The following describes two proteins that form a bound complex.

Sequence of chain B:
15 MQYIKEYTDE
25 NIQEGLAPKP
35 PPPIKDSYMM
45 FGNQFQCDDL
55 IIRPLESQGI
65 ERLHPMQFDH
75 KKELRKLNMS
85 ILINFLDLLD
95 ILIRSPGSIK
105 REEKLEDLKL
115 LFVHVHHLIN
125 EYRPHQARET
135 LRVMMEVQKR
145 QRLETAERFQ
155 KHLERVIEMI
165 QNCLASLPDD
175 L

Sequence of chain A:
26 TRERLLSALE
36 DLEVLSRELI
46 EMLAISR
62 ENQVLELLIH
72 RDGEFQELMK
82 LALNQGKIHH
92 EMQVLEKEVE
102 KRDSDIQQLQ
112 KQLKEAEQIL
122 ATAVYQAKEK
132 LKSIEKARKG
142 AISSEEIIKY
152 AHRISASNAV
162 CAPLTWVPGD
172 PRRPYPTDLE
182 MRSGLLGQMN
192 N

Residue-level contacts at the interface:
Residue I164 in chain B contacts residue L114 in chain A (closest heavy-atom distance 4.4 Å).
Residue M15 in chain B interacts with residue M182 in chain A (closest heavy-atom distance 4.2 Å).
Residue D174 in chain B is in contact with residue R103 in chain A (closest heavy-atom distance 4.0 Å).
Residue Q50 in chain B interacts with residue R154 in chain A (closest heavy-atom distance 2.4 Å).
Residue M15 in chain B interacts with residue R183 in chain A (closest heavy-atom distance 4.3 Å).
Residue G46 in chain B interacts with residue L186 in chain A (closest heavy-atom distance 4.5 Å).
Residue T149 in chain B contacts residue K131 in chain A (closest heavy-atom distance 4.2 Å).
Residue G46 in chain B contacts residue S184 in chain A (closest heavy-atom distance 3.8 Å).
Residue S170 in chain B interacts with residue Q113 in chain A (closest heavy-atom distance 4.5 Å).
Residue C167 in chain B interacts with residue Q113 in chain A (closest heavy-atom distance 2.7 Å).
Residue R132 in chain B interacts with residue I149 in chain A (closest heavy-atom distance 3.5 Å).
Residue L135 in chain B is in contact with residue I149 in chain A (closest heavy-atom distance 4.6 Å).
Residue L54 in chain B contacts residue K150 in chain A (closest heavy-atom distance 4.3 Å).
Residue E20 in chain B interacts with residue N191 in chain A (closest heavy-atom distance 3.8 Å).
Residue H156 in chain B contacts residue A124 in chain A (closest heavy-atom distance 3.6 Å).
Residue L157 in chain B is in contact with residue L121 in chain A (closest heavy-atom distance 4.5 Å).
Residue I56 in chain B contacts residue H153 in chain A (closest heavy-atom distance 3.6 Å).
Residue A131 in chain B contacts residue I149 in chain A (closest heavy-atom distance 4.0 Å).
Residue F153 in chain B interacts with residue A124 in chain A (closest heavy-atom distance 3.6 Å).
Residue Q16 in chain B is in contact with residue N191 in chain A (closest heavy-atom distance 3.1 Å).
Residue L171 in chain B contacts residue D106 in chain A (closest heavy-atom distance 4.1 Å).
Residue R146 in chain B is in contact with residue I135 in chain A (closest heavy-atom distance 3.5 Å).
Residue N166 in chain B contacts residue Q113 in chain A (closest heavy-atom distance 4.5 Å).
Residue P128 in chain B contacts residue I149 in chain A (closest heavy-atom distance 4.0 Å).
Residue I56 in chain B contacts residue I149 in chain A (closest heavy-atom distance 4.3 Å).
Residue M15 in chain B contacts residue L187 in chain A (closest heavy-atom distance 4.5 Å).
Residue Q16 in chain B interacts with residue L187 in chain A (closest heavy-atom distance 3.1 Å).
Residue I164 in chain B contacts residue A117 in chain A (closest heavy-atom distance 4.4 Å).
Residue L135 in chain B interacts with residue S145 in chain A (closest heavy-atom distance 4.7 Å).
Residue Q16 in chain B interacts with residue N192 in chain A (closest heavy-atom distance 3.6 Å).
Residue D174 in chain B interacts with residue D106 in chain A (closest heavy-atom distance 3.0 Å).
Residue I56 in chain B interacts with residue K150 in chain A (closest heavy-atom distance 4.4 Å).
Residue N47 in chain B contacts residue E181 in chain A (closest heavy-atom distance 4.4 Å).
Residue V160 in chain B interacts with residue A117 in chain A (closest heavy-atom distance 4.0 Å).
Residue F153 in chain B is in contact with residue L121 in chain A (closest heavy-atom distance 4.5 Å).
Residue F45 in chain B is in contact with residue E181 in chain A (closest heavy-atom distance 3.6 Å).
Residue V160 in chain B is in contact with residue L121 in chain A (closest heavy-atom distance 3.8 Å).
Residue N47 in chain B interacts with residue S184 in chain A (closest heavy-atom distance 2.8 Å).
Residue R132 in chain B contacts residue E146 in chain A (closest heavy-atom distance 2.4 Å).
Residue V160 in chain B contacts residue I120 in chain A (closest heavy-atom distance 4.3 Å).
Residue D53 in chain B is in contact with residue K150 in chain A (closest heavy-atom distance 4.3 Å).
Residue M163 in chain B interacts with residue Q113 in chain A (closest heavy-atom distance 4.3 Å).
Residue L54 in chain B is in contact with residue H153 in chain A (closest heavy-atom distance 4.5 Å).
Residue G46 in chain B interacts with residue G185 in chain A (closest heavy-atom distance 3.5 Å).
Residue L135 in chain B interacts with residue I148 in chain A (closest heavy-atom distance 4.2 Å).
Residue H156 in chain B contacts residue I120 in chain A (closest heavy-atom distance 4.4 Å).
Residue C167 in chain B is in contact with residue L110 in chain A (closest heavy-atom distance 4.7 Å).
Residue M44 in chain B is in contact with residue L186 in chain A (closest heavy-atom distance 3.3 Å).
Residue G46 in chain B contacts residue E181 in chain A (closest heavy-atom distance 3.2 Å).
Residue L171 in chain B is in contact with residue L110 in chain A (closest heavy-atom distance 3.8 Å).
Residue I56 in chain B contacts residue E146 in chain A (closest heavy-atom distance 4.1 Å).
Residue I18 in chain B interacts with residue N191 in chain A (closest heavy-atom distance 4.4 Å).
Residue N47 in chain B interacts with residue G185 in chain A (closest heavy-atom distance 4.0 Å).
Residue M163 in chain B interacts with residue E116 in chain A (closest heavy-atom distance 4.0 Å).
Residue F153 in chain B interacts with residue V125 in chain A (closest heavy-atom distance 3.6 Å).
Residue L168 in chain B interacts with residue L110 in chain A (closest heavy-atom distance 4.6 Å).
Residue F153 in chain B is in contact with residue A128 in chain A (closest heavy-atom distance 4.3 Å).
Residue R159 in chain B interacts with residue I120 in chain A (closest heavy-atom distance 3.4 Å).
Residue M163 in chain B interacts with residue A117 in chain A (closest heavy-atom distance 3.8 Å).
Residue D174 in chain B contacts residue Q109 in chain A (closest heavy-atom distance 4.2 Å).